These two protein chains interact to form a complex.

Sequence of protein 1:
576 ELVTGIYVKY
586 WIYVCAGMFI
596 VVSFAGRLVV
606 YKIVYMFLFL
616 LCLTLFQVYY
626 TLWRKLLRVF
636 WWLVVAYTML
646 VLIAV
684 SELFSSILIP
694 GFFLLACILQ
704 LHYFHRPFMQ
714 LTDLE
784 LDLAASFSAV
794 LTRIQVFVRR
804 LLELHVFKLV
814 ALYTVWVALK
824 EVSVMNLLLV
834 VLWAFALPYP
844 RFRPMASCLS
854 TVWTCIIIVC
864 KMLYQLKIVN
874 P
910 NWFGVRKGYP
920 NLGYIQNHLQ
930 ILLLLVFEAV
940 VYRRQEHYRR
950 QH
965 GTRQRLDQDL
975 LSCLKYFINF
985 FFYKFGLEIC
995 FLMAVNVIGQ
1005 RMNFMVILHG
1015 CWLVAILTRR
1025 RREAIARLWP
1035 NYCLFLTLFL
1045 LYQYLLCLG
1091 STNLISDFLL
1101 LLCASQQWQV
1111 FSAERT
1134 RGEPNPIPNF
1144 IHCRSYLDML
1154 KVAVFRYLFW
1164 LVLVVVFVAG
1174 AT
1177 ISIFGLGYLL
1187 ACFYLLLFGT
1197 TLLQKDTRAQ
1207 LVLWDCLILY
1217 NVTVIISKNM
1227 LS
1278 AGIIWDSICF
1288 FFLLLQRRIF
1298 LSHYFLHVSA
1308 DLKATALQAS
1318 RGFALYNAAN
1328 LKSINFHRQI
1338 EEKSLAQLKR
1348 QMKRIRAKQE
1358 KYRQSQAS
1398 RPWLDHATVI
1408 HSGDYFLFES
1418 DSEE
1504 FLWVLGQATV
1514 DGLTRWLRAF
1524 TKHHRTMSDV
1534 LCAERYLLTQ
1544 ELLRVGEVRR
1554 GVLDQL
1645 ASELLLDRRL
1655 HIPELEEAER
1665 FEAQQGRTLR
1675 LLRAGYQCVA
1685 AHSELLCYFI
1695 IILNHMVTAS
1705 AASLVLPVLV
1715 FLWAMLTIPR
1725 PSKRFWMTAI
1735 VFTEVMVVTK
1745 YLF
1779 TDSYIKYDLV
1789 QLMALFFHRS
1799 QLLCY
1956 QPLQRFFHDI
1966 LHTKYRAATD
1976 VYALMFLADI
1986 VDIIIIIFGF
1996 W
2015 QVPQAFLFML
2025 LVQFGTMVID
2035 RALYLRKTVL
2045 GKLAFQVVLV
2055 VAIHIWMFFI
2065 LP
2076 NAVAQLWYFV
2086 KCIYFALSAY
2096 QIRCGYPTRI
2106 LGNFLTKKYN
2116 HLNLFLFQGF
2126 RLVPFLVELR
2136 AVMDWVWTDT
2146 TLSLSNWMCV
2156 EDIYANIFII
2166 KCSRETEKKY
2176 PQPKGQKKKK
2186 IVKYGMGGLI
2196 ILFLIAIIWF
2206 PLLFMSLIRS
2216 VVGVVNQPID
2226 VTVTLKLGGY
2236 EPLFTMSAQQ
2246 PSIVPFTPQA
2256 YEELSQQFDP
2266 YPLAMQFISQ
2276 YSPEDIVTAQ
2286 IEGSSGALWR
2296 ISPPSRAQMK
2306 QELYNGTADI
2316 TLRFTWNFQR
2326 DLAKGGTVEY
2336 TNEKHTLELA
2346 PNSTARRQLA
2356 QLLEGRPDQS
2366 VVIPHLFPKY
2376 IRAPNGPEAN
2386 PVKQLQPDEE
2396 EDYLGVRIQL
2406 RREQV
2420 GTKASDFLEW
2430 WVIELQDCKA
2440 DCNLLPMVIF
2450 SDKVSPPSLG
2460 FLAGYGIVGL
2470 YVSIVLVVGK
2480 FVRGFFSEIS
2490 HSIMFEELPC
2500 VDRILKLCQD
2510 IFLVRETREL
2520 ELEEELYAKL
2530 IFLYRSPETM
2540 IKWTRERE

Sequence of protein 2:
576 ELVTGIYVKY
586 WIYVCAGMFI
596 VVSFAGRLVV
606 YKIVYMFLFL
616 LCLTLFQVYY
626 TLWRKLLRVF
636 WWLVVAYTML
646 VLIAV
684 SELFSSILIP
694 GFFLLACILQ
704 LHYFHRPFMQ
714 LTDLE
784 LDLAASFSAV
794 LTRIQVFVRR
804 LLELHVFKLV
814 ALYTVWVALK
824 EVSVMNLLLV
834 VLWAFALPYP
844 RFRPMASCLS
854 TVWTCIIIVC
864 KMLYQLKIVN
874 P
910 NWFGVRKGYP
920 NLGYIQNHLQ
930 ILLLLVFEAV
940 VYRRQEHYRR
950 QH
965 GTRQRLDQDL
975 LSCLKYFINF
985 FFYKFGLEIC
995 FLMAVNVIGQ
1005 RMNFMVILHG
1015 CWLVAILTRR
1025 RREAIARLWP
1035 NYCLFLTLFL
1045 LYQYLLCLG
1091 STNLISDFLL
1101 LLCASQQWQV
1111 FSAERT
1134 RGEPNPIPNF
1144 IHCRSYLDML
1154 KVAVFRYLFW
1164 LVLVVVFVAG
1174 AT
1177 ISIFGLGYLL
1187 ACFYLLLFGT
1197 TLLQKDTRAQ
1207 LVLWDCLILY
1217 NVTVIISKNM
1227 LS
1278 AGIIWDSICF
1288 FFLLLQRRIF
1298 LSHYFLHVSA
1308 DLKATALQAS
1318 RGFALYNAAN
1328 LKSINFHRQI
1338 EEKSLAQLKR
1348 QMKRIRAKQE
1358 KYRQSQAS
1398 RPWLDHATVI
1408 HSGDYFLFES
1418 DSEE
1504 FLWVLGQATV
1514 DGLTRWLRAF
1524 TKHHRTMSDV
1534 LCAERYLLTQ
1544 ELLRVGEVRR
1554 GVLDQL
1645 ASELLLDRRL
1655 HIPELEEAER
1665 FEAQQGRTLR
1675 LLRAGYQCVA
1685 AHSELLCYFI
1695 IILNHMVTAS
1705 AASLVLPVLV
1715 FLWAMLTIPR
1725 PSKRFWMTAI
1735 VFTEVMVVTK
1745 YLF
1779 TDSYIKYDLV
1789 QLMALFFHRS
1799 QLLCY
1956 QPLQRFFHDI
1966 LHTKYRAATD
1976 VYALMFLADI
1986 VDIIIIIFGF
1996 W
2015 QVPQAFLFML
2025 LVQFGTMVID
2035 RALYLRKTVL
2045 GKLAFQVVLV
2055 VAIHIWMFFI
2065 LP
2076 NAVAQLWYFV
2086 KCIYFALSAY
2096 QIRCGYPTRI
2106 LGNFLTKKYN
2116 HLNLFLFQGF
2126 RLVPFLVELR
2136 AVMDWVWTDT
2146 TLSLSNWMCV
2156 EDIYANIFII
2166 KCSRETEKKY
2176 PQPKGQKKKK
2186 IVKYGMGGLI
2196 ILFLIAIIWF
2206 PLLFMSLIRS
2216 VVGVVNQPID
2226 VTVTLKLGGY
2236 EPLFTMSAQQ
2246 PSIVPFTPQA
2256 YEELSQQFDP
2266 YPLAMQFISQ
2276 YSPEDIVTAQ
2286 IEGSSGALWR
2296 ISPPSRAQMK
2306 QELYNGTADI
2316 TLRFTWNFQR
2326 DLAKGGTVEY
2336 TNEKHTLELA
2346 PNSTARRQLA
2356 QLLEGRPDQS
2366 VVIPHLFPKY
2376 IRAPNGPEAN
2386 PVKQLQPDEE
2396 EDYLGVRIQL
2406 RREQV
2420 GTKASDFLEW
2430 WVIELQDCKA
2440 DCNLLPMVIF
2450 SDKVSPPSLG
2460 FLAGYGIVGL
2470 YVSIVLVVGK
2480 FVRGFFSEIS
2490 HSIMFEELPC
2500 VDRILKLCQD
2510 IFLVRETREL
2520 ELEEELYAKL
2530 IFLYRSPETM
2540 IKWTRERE

Contacts between the two chains:
Residue V2477 in protein 1 interacts with residue F2130 in protein 2 (closest heavy-atom distance 3.6 Å).
Residue R2169 in protein 1 contacts residue H1408 in protein 2 (closest heavy-atom distance 3.1 Å).
Residue D2425 in protein 1 is in contact with residue V2410 in protein 2 (closest heavy-atom distance 3.5 Å).
Residue E2537 in protein 1 contacts residue S2535 in protein 2 (closest heavy-atom distance 3.2 Å).
Residue S2297 in protein 1 contacts residue W2429 in protein 2 (closest heavy-atom distance 3.1 Å).
Residue R2318 in protein 1 is in contact with residue Q2245 in protein 2 (closest heavy-atom distance 3.5 Å).
Residue R2482 in protein 1 contacts residue V2128 in protein 2 (closest heavy-atom distance 3.0 Å).
Residue I2488 in protein 1 interacts with residue C2154 in protein 2 (closest heavy-atom distance 3.5 Å).
Residue L2199 in protein 1 interacts with residue F2130 in protein 2 (closest heavy-atom distance 3.6 Å).
Residue E2172 in protein 1 interacts with residue A1404 in protein 2 (closest heavy-atom distance 3.6 Å).
Residue S2489 in protein 1 is in contact with residue Y2533 in protein 2 (closest heavy-atom distance 3.5 Å).
Residue R2482 in protein 1 is in contact with residue V2132 in protein 2 (closest heavy-atom distance 3.4 Å).
Residue G2180 in protein 1 interacts with residue L2519 in protein 2 (closest heavy-atom distance 3.3 Å).
Residue F2485 in protein 1 is in contact with residue M2153 in protein 2 (closest heavy-atom distance 3.3 Å).
Residue L2207 in protein 1 is in contact with residue L2021 in protein 2 (closest heavy-atom distance 3.4 Å).
Residue L2212 in protein 1 is in contact with residue Q2018 in protein 2 (closest heavy-atom distance 3.5 Å).
Residue S2215 in protein 1 contacts residue Q2018 in protein 2 (closest heavy-atom distance 3.5 Å).
Residue S2211 in protein 1 interacts with residue Q2018 in protein 2 (closest heavy-atom distance 3.4 Å).
Residue Y2189 in protein 1 interacts with residue W2142 in protein 2 (closest heavy-atom distance 3.5 Å).
Residue S2486 in protein 1 interacts with residue D2157 in protein 2 (closest heavy-atom distance 2.9 Å).
Residue E2496 in protein 1 interacts with residue R2534 in protein 2 (closest heavy-atom distance 2.4 Å).
Residue R2482 in protein 1 contacts residue R2126 in protein 2 (closest heavy-atom distance 3.2 Å).
Residue K2179 in protein 1 interacts with residue L1401 in protein 2 (closest heavy-atom distance 3.2 Å).
Residue K2339 in protein 1 contacts residue Q2245 in protein 2 (closest heavy-atom distance 3.4 Å).
Residue I2296 in protein 1 contacts residue G2291 in protein 2 (closest heavy-atom distance 3.3 Å).
Residue G2180 in protein 1 contacts residue T2146 in protein 2 (closest heavy-atom distance 3.4 Å).
Residue Q2177 in protein 1 interacts with residue D1402 in protein 2 (closest heavy-atom distance 3.0 Å).
Residue S2489 in protein 1 interacts with residue D2157 in protein 2 (closest heavy-atom distance 3.3 Å).
Residue E2545 in protein 1 interacts with residue T1405 in protein 2 (closest heavy-atom distance 3.4 Å).
Residue E2496 in protein 1 is in contact with residue H1408 in protein 2 (closest heavy-atom distance 3.2 Å).
Residue H2490 in protein 1 is in contact with residue F2494 in protein 2 (closest heavy-atom distance 3.2 Å).
Residue S2424 in protein 1 contacts residue V2410 in protein 2 (closest heavy-atom distance 3.3 Å).
Residue K2183 in protein 1 interacts with residue T2145 in protein 2 (closest heavy-atom distance 3.4 Å).
Residue R2544 in protein 1 contacts residue D1411 in protein 2 (closest heavy-atom distance 3.1 Å).
Residue K2188 in protein 1 interacts with residue V2141 in protein 2 (closest heavy-atom distance 3.5 Å).
Residue W2204 in protein 1 contacts residue L2025 in protein 2 (closest heavy-atom distance 3.5 Å).
Residue S2489 in protein 1 interacts with residue I2158 in protein 2 (closest heavy-atom distance 3.6 Å).
Residue R2318 in protein 1 interacts with residue P2246 in protein 2 (closest heavy-atom distance 3.3 Å).
Residue P2299 in protein 1 is in contact with residue W2429 in protein 2 (closest heavy-atom distance 3.6 Å).
Residue P2382 in protein 1 contacts residue L2327 in protein 2 (closest heavy-atom distance 3.6 Å).
Residue F2460 in protein 1 contacts residue F2460 in protein 2 (closest heavy-atom distance 3.6 Å).
Residue K2184 in protein 1 interacts with residue L2147 in protein 2 (closest heavy-atom distance 3.3 Å).
Residue E2537 in protein 1 contacts residue Y1412 in protein 2 (closest heavy-atom distance 2.3 Å).
Residue E2496 in protein 1 interacts with residue N2151 in protein 2 (closest heavy-atom distance 3.2 Å).
Residue R2482 in protein 1 interacts with residue L2127 in protein 2 (closest heavy-atom distance 3.6 Å).
Residue K2183 in protein 1 is in contact with residue L2519 in protein 2 (closest heavy-atom distance 3.6 Å).
Residue I2203 in protein 1 interacts with residue F2130 in protein 2 (closest heavy-atom distance 3.6 Å).
Residue I2202 in protein 1 interacts with residue F2130 in protein 2 (closest heavy-atom distance 3.6 Å).
Residue I2540 in protein 1 is in contact with residue R2534 in protein 2 (closest heavy-atom distance 3.3 Å).
Residue E2236 in protein 1 is in contact with residue G2291 in protein 2 (closest heavy-atom distance 2.9 Å).
Residue K2339 in protein 1 contacts residue Q2244 in protein 2 (closest heavy-atom distance 3.4 Å).
Residue V2481 in protein 1 interacts with residue F2130 in protein 2 (closest heavy-atom distance 3.6 Å).
Residue E2383 in protein 1 is in contact with residue D2326 in protein 2 (closest heavy-atom distance 3.6 Å).
Residue V2481 in protein 1 is in contact with residue E2133 in protein 2 (closest heavy-atom distance 3.4 Å).
Residue V2474 in protein 1 is in contact with residue F2130 in protein 2 (closest heavy-atom distance 3.6 Å).
Residue K2188 in protein 1 interacts with residue T2145 in protein 2 (closest heavy-atom distance 3.4 Å).
Residue P2298 in protein 1 interacts with residue E2408 in protein 2 (closest heavy-atom distance 3.4 Å).
Residue K2188 in protein 1 interacts with residue W2140 in protein 2 (closest heavy-atom distance 2.8 Å).
Residue P2498 in protein 1 is in contact with residue R2534 in protein 2 (closest heavy-atom distance 3.4 Å).
Residue W2204 in protein 1 interacts with residue L2021 in protein 2 (closest heavy-atom distance 3.2 Å).